Sequence of the second protein:
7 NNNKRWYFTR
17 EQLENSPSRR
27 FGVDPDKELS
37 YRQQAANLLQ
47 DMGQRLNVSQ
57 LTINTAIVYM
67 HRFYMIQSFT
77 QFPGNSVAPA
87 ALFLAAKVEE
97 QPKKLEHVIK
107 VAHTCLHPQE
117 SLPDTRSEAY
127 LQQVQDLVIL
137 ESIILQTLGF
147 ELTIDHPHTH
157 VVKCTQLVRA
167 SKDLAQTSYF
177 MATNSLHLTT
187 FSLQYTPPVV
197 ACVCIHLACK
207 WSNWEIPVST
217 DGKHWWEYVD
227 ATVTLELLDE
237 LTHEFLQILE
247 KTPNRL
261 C

Residue-level contacts at the interface:
Residue N43 in the second protein contacts residue Y47 in the first protein (closest heavy-atom distance 3.4 Å).
Residue G49 in the second protein interacts with residue S16 in the first protein (closest heavy-atom distance 3.7 Å).
Residue V54 in the second protein contacts residue S16 in the first protein (closest heavy-atom distance 2.9 Å).
Residue L57 in the second protein is in contact with residue P10 in the first protein (closest heavy-atom distance 3.9 Å).
Residue V54 in the second protein contacts residue G15 in the first protein (closest heavy-atom distance 3.8 Å).
Residue N53 in the second protein interacts with residue S16 in the first protein (closest heavy-atom distance 3.5 Å).
Residue N43 in the second protein interacts with residue S46 in the first protein (closest heavy-atom distance 3.6 Å).
Residue N250 in the second protein contacts residue K41 in the first protein (closest heavy-atom distance 2.5 Å).
Residue Q46 in the second protein is in contact with residue V36 in the first protein (closest heavy-atom distance 3.8 Å).
Residue N43 in the second protein is in contact with residue I45 in the first protein (closest heavy-atom distance 3.6 Å).
Residue V158 in the second protein contacts residue P6 in the first protein (closest heavy-atom distance 3.5 Å).
Residue L184 in the second protein is in contact with residue L43 in the first protein (closest heavy-atom distance 3.4 Å).
Residue Q172 in the second protein contacts residue P3 in the first protein (closest heavy-atom distance 3.6 Å).
Residue S55 in the second protein interacts with residue P14 in the first protein (closest heavy-atom distance 3.2 Å).
Residue Q97 in the second protein interacts with residue W11 in the first protein (closest heavy-atom distance 3.6 Å).
Residue Q50 in the second protein contacts residue P18 in the first protein (closest heavy-atom distance 3.2 Å).
Residue N53 in the second protein is in contact with residue Q17 in the first protein (closest heavy-atom distance 3.0 Å).
Residue L112 in the second protein interacts with residue Y47 in the first protein (closest heavy-atom distance 3.9 Å).
Residue F176 in the second protein contacts residue Q35 in the first protein (closest heavy-atom distance 3.1 Å).
Residue N43 in the second protein contacts residue T40 in the first protein (closest heavy-atom distance 3.5 Å).
Residue E95 in the second protein is in contact with residue P10 in the first protein (closest heavy-atom distance 3.5 Å).
Residue Y175 in the second protein contacts residue P3 in the first protein (closest heavy-atom distance 3.5 Å).
Residue N43 in the second protein is in contact with residue I39 in the first protein (closest heavy-atom distance 3.5 Å).
Residue Q97 in the second protein interacts with residue H13 in the first protein (closest heavy-atom distance 2.8 Å).
Residue Q97 in the second protein is in contact with residue P10 in the first protein (closest heavy-atom distance 3.7 Å).
Residue Q46 in the second protein is in contact with residue Q35 in the first protein (closest heavy-atom distance 3.4 Å).
Residue Q50 in the second protein is in contact with residue S16 in the first protein (closest heavy-atom distance 3.3 Å).
Residue N81 in the second protein is in contact with residue Y47 in the first protein (closest heavy-atom distance 3.8 Å).
Residue P249 in the second protein is in contact with residue G44 in the first protein (closest heavy-atom distance 3.1 Å).
Residue N250 in the second protein contacts residue L43 in the first protein (closest heavy-atom distance 3.2 Å).
Residue Y175 in the second protein interacts with residue E2 in the first protein (closest heavy-atom distance 2.9 Å).
Residue N180 in the second protein is in contact with residue F38 in the first protein (closest heavy-atom distance 3.5 Å).
Residue L44 in the second protein is in contact with residue Y47 in the first protein (closest heavy-atom distance 3.6 Å).
Residue P249 in the second protein interacts with residue L43 in the first protein (closest heavy-atom distance 3.2 Å).
Residue L184 in the second protein contacts residue I45 in the first protein (closest heavy-atom distance 3.4 Å).
Residue Q40 in the second protein is in contact with residue Y47 in the first protein (closest heavy-atom distance 3.7 Å).
Residue H183 in the second protein is in contact with residue Q35 in the first protein (closest heavy-atom distance 3.5 Å).
Residue N250 in the second protein interacts with residue G44 in the first protein (closest heavy-atom distance 3.2 Å).
Residue N250 in the second protein is in contact with residue A42 in the first protein (closest heavy-atom distance 3.6 Å).
Residue R51 in the second protein is in contact with residue Q17 in the first protein (closest heavy-atom distance 3.5 Å).
Residue F176 in the second protein interacts with residue M1 in the first protein (closest heavy-atom distance 3.4 Å).
Residue T248 in the second protein contacts residue L43 in the first protein (closest heavy-atom distance 3.7 Å).
Residue C261 in the second protein is in contact with residue C30 in the first protein (closest heavy-atom distance 3.3 Å).
Residue L57 in the second protein interacts with residue H13 in the first protein (closest heavy-atom distance 3.6 Å).
Residue S55 in the second protein contacts residue H13 in the first protein (closest heavy-atom distance 3.6 Å).
Residue T179 in the second protein contacts residue Q35 in the first protein (closest heavy-atom distance 3.6 Å).
Residue D47 in the second protein contacts residue Y47 in the first protein (closest heavy-atom distance 2.4 Å).
Residue Q172 in the second protein contacts residue M1 in the first protein (closest heavy-atom distance 3.0 Å).
Residue Y175 in the second protein contacts residue V4 in the first protein (closest heavy-atom distance 3.3 Å).
Residue Q50 in the second protein contacts residue Q17 in the first protein (closest heavy-atom distance 3.1 Å).
Residue Q39 in the second protein contacts residue I45 in the first protein (closest heavy-atom distance 3.7 Å).
Residue I59 in the second protein is in contact with residue S16 in the first protein (closest heavy-atom distance 3.4 Å).
Residue E96 in the second protein interacts with residue W11 in the first protein (closest heavy-atom distance 3.6 Å).
Residue Q40 in the second protein interacts with residue S46 in the first protein (closest heavy-atom distance 3.2 Å).
Residue N180 in the second protein is in contact with residue Q35 in the first protein (closest heavy-atom distance 2.9 Å).
Residue N53 in the second protein contacts residue G15 in the first protein (closest heavy-atom distance 3.2 Å).
Residue C111 in the second protein contacts residue Y47 in the first protein (closest heavy-atom distance 3.3 Å).
Residue Q50 in the second protein contacts residue V36 in the first protein (closest heavy-atom distance 3.1 Å).
Residue Q50 in the second protein contacts residue C34 in the first protein (closest heavy-atom distance 3.7 Å).
Residue F176 in the second protein interacts with residue F38 in the first protein (closest heavy-atom distance 3.4 Å).

Sequence of the first protein:
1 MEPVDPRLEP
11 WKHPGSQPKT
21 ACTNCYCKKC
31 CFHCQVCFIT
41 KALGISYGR

The following describes two proteins that form a bound complex.